Sequence of protein 2:
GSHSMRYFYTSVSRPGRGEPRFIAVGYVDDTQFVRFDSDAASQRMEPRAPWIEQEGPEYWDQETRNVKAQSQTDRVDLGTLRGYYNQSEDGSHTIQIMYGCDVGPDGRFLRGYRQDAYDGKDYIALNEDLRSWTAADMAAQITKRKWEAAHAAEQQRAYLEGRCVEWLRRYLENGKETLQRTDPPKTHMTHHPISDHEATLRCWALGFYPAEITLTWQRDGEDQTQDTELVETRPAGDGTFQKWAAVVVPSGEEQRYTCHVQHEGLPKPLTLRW

Sequence of protein 1:
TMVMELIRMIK

Residue-level contacts at the interface:
Residue A150 in protein 2 interacts with residue M9 in protein 1 (closest heavy-atom distance 5.0 Å).
Residue Q155 in protein 2 contacts residue L6 in protein 1 (closest heavy-atom distance 3.4 Å).
Residue R114 in protein 2 contacts residue M4 in protein 1 (closest heavy-atom distance 3.5 Å).
Residue Q156 in protein 2 is in contact with residue M2 in protein 1 (closest heavy-atom distance 3.0 Å).
Residue I97 in protein 2 is in contact with residue K11 in protein 1 (closest heavy-atom distance 4.3 Å).
Residue Y9 in protein 2 is in contact with residue M2 in protein 1 (closest heavy-atom distance 4.8 Å).
Residue W147 in protein 2 contacts residue R8 in protein 1 (closest heavy-atom distance 4.9 Å).
Residue Y123 in protein 2 is in contact with residue K11 in protein 1 (closest heavy-atom distance 4.1 Å).
Residue D77 in protein 2 is in contact with residue K11 in protein 1 (closest heavy-atom distance 2.9 Å).
Residue Q70 in protein 2 contacts residue M4 in protein 1 (closest heavy-atom distance 3.3 Å).
Residue N66 in protein 2 is in contact with residue M4 in protein 1 (closest heavy-atom distance 4.2 Å).
Residue V76 in protein 2 is in contact with residue I10 in protein 1 (closest heavy-atom distance 3.6 Å).
Residue N66 in protein 2 interacts with residue M2 in protein 1 (closest heavy-atom distance 3.4 Å).
Residue W147 in protein 2 contacts residue M9 in protein 1 (closest heavy-atom distance 3.6 Å).
Residue T80 in protein 2 interacts with residue K11 in protein 1 (closest heavy-atom distance 3.4 Å).
Residue D77 in protein 2 is in contact with residue M9 in protein 1 (closest heavy-atom distance 4.3 Å).
Residue R114 in protein 2 interacts with residue M9 in protein 1 (closest heavy-atom distance 3.7 Å).
Residue V67 in protein 2 is in contact with residue T1 in protein 1 (closest heavy-atom distance 5.0 Å).
Residue N66 in protein 2 interacts with residue V3 in protein 1 (closest heavy-atom distance 3.6 Å).
Residue K146 in protein 2 contacts residue K11 in protein 1 (closest heavy-atom distance 3.0 Å).
Residue Y159 in protein 2 interacts with residue M2 in protein 1 (closest heavy-atom distance 3.6 Å).
Residue Y99 in protein 2 contacts residue T1 in protein 1 (closest heavy-atom distance 3.8 Å).
Residue Q155 in protein 2 contacts residue M2 in protein 1 (closest heavy-atom distance 5.0 Å).
Residue Q156 in protein 2 is in contact with residue M9 in protein 1 (closest heavy-atom distance 3.4 Å).
Residue Y159 in protein 2 contacts residue T1 in protein 1 (closest heavy-atom distance 3.8 Å).
Residue D116 in protein 2 contacts residue K11 in protein 1 (closest heavy-atom distance 2.5 Å).
Residue W133 in protein 2 is in contact with residue M9 in protein 1 (closest heavy-atom distance 4.6 Å).
Residue R114 in protein 2 contacts residue K11 in protein 1 (closest heavy-atom distance 4.5 Å).
Residue M45 in protein 2 contacts residue T1 in protein 1 (closest heavy-atom distance 3.7 Å).
Residue W147 in protein 2 contacts residue K11 in protein 1 (closest heavy-atom distance 3.6 Å).
Residue T73 in protein 2 interacts with residue I10 in protein 1 (closest heavy-atom distance 4.3 Å).
Residue E63 in protein 2 interacts with residue T1 in protein 1 (closest heavy-atom distance 3.2 Å).
Residue A152 in protein 2 interacts with residue M9 in protein 1 (closest heavy-atom distance 3.6 Å).
Residue L81 in protein 2 contacts residue K11 in protein 1 (closest heavy-atom distance 3.7 Å).
Residue I95 in protein 2 contacts residue K11 in protein 1 (closest heavy-atom distance 4.4 Å).
Residue T143 in protein 2 interacts with residue K11 in protein 1 (closest heavy-atom distance 2.9 Å).
Residue W147 in protein 2 interacts with residue I10 in protein 1 (closest heavy-atom distance 3.0 Å).
Residue Y84 in protein 2 contacts residue K11 in protein 1 (closest heavy-atom distance 2.7 Å).
Residue T143 in protein 2 is in contact with residue I10 in protein 1 (closest heavy-atom distance 4.8 Å).
Residue Y99 in protein 2 contacts residue M2 in protein 1 (closest heavy-atom distance 3.0 Å).
Residue R163 in protein 2 contacts residue T1 in protein 1 (closest heavy-atom distance 4.1 Å).
Residue Q156 in protein 2 contacts residue M4 in protein 1 (closest heavy-atom distance 4.9 Å).
Residue D77 in protein 2 contacts residue I10 in protein 1 (closest heavy-atom distance 3.5 Å).
Residue I124 in protein 2 contacts residue K11 in protein 1 (closest heavy-atom distance 4.8 Å).
Residue Q155 in protein 2 contacts residue M9 in protein 1 (closest heavy-atom distance 4.9 Å).
Residue R114 in protein 2 interacts with residue M2 in protein 1 (closest heavy-atom distance 4.5 Å).
Residue N66 in protein 2 is in contact with residue T1 in protein 1 (closest heavy-atom distance 3.4 Å).
Residue Q155 in protein 2 is in contact with residue R8 in protein 1 (closest heavy-atom distance 4.7 Å).
Residue Q62 in protein 2 is in contact with residue V3 in protein 1 (closest heavy-atom distance 3.7 Å).
Residue A150 in protein 2 interacts with residue R8 in protein 1 (closest heavy-atom distance 3.5 Å).
Residue T73 in protein 2 interacts with residue I7 in protein 1 (closest heavy-atom distance 3.0 Å).
Residue R163 in protein 2 is in contact with residue V3 in protein 1 (closest heavy-atom distance 3.5 Å).
Residue I142 in protein 2 contacts residue K11 in protein 1 (closest heavy-atom distance 4.6 Å).
Residue Y159 in protein 2 interacts with residue V3 in protein 1 (closest heavy-atom distance 5.0 Å).
Residue K146 in protein 2 is in contact with residue I10 in protein 1 (closest heavy-atom distance 4.1 Å).
Residue Y7 in protein 2 is in contact with residue T1 in protein 1 (closest heavy-atom distance 3.2 Å).
Residue T73 in protein 2 contacts residue M9 in protein 1 (closest heavy-atom distance 4.0 Å).
Residue A152 in protein 2 interacts with residue R8 in protein 1 (closest heavy-atom distance 3.6 Å).
Residue A69 in protein 2 interacts with residue M4 in protein 1 (closest heavy-atom distance 4.3 Å).
Residue Y9 in protein 2 interacts with residue T1 in protein 1 (closest heavy-atom distance 3.6 Å).

This data describes a binding interaction between two proteins.